This data describes a binding interaction between two proteins.

Sequence of protein 1:
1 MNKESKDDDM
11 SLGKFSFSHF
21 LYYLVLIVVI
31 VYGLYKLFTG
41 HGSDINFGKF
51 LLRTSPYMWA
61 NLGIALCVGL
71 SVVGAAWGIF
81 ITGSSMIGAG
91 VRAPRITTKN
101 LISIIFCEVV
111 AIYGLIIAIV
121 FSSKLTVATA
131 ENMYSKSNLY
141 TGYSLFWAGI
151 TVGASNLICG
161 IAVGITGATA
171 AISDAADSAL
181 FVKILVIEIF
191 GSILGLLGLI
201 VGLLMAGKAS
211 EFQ

Interface contacts:
Residue G19 in protein 2 interacts with residue G88 in protein 1 (closest heavy-atom distance 3.6 Å).
Residue G15 in protein 2 interacts with residue G88 in protein 1 (closest heavy-atom distance 3.4 Å).
Residue G15 in protein 2 is in contact with residue S85 in protein 1 (closest heavy-atom distance 4.9 Å).
Residue G15 in protein 2 contacts residue S84 in protein 1 (closest heavy-atom distance 4.5 Å).
Residue G19 in protein 2 contacts residue A89 in protein 1 (closest heavy-atom distance 4.2 Å).
Residue V16 in protein 2 contacts residue G88 in protein 1 (closest heavy-atom distance 4.7 Å).
Residue G15 in protein 2 is in contact with residue A89 in protein 1 (closest heavy-atom distance 4.9 Å).
Residue N22 in protein 2 is in contact with residue D177 in protein 1 (closest heavy-atom distance 4.4 Å).
Residue N22 in protein 2 is in contact with residue D174 in protein 1 (closest heavy-atom distance 4.8 Å).
Residue N22 in protein 2 contacts residue A175 in protein 1 (closest heavy-atom distance 3.7 Å).
Residue R21 in protein 2 contacts residue A175 in protein 1 (closest heavy-atom distance 3.4 Å).
Residue N22 in protein 2 interacts with residue A176 in protein 1 (closest heavy-atom distance 4.2 Å).

Sequence of protein 2:
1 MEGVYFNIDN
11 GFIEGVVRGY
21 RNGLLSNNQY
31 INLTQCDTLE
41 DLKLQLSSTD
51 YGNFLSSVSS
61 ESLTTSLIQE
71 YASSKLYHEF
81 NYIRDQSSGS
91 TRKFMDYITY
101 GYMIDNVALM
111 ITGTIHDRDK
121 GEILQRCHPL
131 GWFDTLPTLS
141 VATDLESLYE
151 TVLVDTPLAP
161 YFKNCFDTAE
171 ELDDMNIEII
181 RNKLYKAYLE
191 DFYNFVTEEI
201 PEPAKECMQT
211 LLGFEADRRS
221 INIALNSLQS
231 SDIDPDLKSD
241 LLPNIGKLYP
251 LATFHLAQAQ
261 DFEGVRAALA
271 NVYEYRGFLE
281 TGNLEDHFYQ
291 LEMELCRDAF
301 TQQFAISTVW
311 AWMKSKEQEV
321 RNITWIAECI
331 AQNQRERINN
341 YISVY